These two protein chains interact to form a complex.

Interface contacts:
Residue Q67 in the first protein interacts with residue H62 in the second protein (closest heavy-atom distance 3.1 Å).
Residue Q67 in the first protein interacts with residue A39 in the second protein (closest heavy-atom distance 3.8 Å).
Residue R22 in the first protein contacts residue H9 in the second protein (closest heavy-atom distance 3.2 Å).
Residue Q70 in the first protein contacts residue Q70 in the second protein (closest heavy-atom distance 3.1 Å).
Residue L32 in the first protein is in contact with residue T59 in the second protein (closest heavy-atom distance 4.6 Å).
Residue V60 in the first protein interacts with residue L32 in the second protein (closest heavy-atom distance 3.4 Å).
Residue L66 in the first protein interacts with residue L63 in the second protein (closest heavy-atom distance 3.5 Å).
Residue L63 in the first protein interacts with residue I36 in the second protein (closest heavy-atom distance 3.4 Å).
Residue A53 in the first protein interacts with residue R21 in the second protein (closest heavy-atom distance 3.8 Å).
Residue Q70 in the first protein contacts residue A69 in the second protein (closest heavy-atom distance 4.3 Å).
Residue I25 in the first protein interacts with residue A53 in the second protein (closest heavy-atom distance 3.6 Å).
Residue I25 in the first protein interacts with residue K52 in the second protein (closest heavy-atom distance 3.7 Å).
Residue L63 in the first protein interacts with residue H62 in the second protein (closest heavy-atom distance 4.0 Å).
Residue K52 in the first protein interacts with residue I25 in the second protein (closest heavy-atom distance 3.7 Å).
Residue K52 in the first protein is in contact with residue H9 in the second protein (closest heavy-atom distance 4.4 Å).
Residue Q67 in the first protein interacts with residue L66 in the second protein (closest heavy-atom distance 3.5 Å).
Residue R21 in the first protein contacts residue K52 in the second protein (closest heavy-atom distance 4.4 Å).
Residue T59 in the first protein is in contact with residue T59 in the second protein (closest heavy-atom distance 3.9 Å).
Residue S28 in the first protein interacts with residue A53 in the second protein (closest heavy-atom distance 3.5 Å).
Residue Q31 in the first protein contacts residue E57 in the second protein (closest heavy-atom distance 4.3 Å).
Residue Q31 in the first protein is in contact with residue V60 in the second protein (closest heavy-atom distance 4.4 Å).
Residue A53 in the first protein is in contact with residue S28 in the second protein (closest heavy-atom distance 3.5 Å).
Residue V60 in the first protein interacts with residue S28 in the second protein (closest heavy-atom distance 3.8 Å).
Residue L56 in the first protein is in contact with residue I25 in the second protein (closest heavy-atom distance 3.2 Å).
Residue L66 in the first protein interacts with residue L66 in the second protein (closest heavy-atom distance 3.6 Å).
Residue A53 in the first protein interacts with residue I25 in the second protein (closest heavy-atom distance 3.5 Å).
Residue R24 in the first protein is in contact with residue A53 in the second protein (closest heavy-atom distance 3.5 Å).
Residue L63 in the first protein is in contact with residue T59 in the second protein (closest heavy-atom distance 4.6 Å).
Residue L32 in the first protein is in contact with residue V60 in the second protein (closest heavy-atom distance 3.5 Å).
Residue S28 in the first protein is in contact with residue L56 in the second protein (closest heavy-atom distance 3.5 Å).
Residue L66 in the first protein is in contact with residue Q70 in the second protein (closest heavy-atom distance 4.2 Å).
Residue L35 in the first protein contacts residue R64 in the second protein (closest heavy-atom distance 3.5 Å).
Residue A53 in the first protein contacts residue R24 in the second protein (closest heavy-atom distance 3.6 Å).
Residue R64 in the first protein interacts with residue L35 in the second protein (closest heavy-atom distance 3.6 Å).
Residue V60 in the first protein interacts with residue Q31 in the second protein (closest heavy-atom distance 3.7 Å).
Residue I36 in the first protein interacts with residue L63 in the second protein (closest heavy-atom distance 3.8 Å).
Residue L63 in the first protein is in contact with residue L66 in the second protein (closest heavy-atom distance 4.1 Å).
Residue R21 in the first protein interacts with residue A53 in the second protein (closest heavy-atom distance 3.7 Å).
Residue L56 in the first protein interacts with residue L32 in the second protein (closest heavy-atom distance 4.0 Å).
Residue H62 in the first protein is in contact with residue L63 in the second protein (closest heavy-atom distance 3.4 Å).
Residue L66 in the first protein contacts residue Q67 in the second protein (closest heavy-atom distance 3.8 Å).
Residue K49 in the first protein interacts with residue R21 in the second protein (closest heavy-atom distance 4.2 Å).
Residue L32 in the first protein is in contact with residue L56 in the second protein (closest heavy-atom distance 3.8 Å).
Residue A39 in the first protein interacts with residue Q67 in the second protein (closest heavy-atom distance 3.7 Å).
Residue E57 in the first protein contacts residue S28 in the second protein (closest heavy-atom distance 3.7 Å).
Residue N26 in the first protein interacts with residue H9 in the second protein (closest heavy-atom distance 4.6 Å).
Residue L56 in the first protein contacts residue L56 in the second protein (closest heavy-atom distance 4.2 Å).
Residue I25 in the first protein interacts with residue L56 in the second protein (closest heavy-atom distance 3.2 Å).
Residue L32 in the first protein is in contact with residue L32 in the second protein (closest heavy-atom distance 4.7 Å).
Residue L35 in the first protein interacts with residue L63 in the second protein (closest heavy-atom distance 3.7 Å).
Residue L29 in the first protein interacts with residue L56 in the second protein (closest heavy-atom distance 3.9 Å).
Residue L56 in the first protein contacts residue L29 in the second protein (closest heavy-atom distance 3.7 Å).
Residue L63 in the first protein is in contact with residue L35 in the second protein (closest heavy-atom distance 4.1 Å).
Residue S28 in the first protein is in contact with residue E57 in the second protein (closest heavy-atom distance 3.4 Å).
Residue R21 in the first protein contacts residue E51 in the second protein (closest heavy-atom distance 2.7 Å).
Residue S28 in the first protein contacts residue V60 in the second protein (closest heavy-atom distance 3.9 Å).
Residue H62 in the first protein interacts with residue Q67 in the second protein (closest heavy-atom distance 3.2 Å).
Residue E51 in the first protein contacts residue R21 in the second protein (closest heavy-atom distance 2.6 Å).
Residue K52 in the first protein is in contact with residue R21 in the second protein (closest heavy-atom distance 4.8 Å).
Residue L56 in the first protein is in contact with residue S28 in the second protein (closest heavy-atom distance 3.3 Å).

Sequence of the first protein:
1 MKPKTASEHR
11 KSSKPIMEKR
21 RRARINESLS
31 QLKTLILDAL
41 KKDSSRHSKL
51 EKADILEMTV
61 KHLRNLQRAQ

Sequence of the second protein:
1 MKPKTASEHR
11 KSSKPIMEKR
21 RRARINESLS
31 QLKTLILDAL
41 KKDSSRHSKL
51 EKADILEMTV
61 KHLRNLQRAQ